Sequence of protein 1:
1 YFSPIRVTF

Contacts between the two chains:
Residue F99 in protein 2 is in contact with residue Y1 in protein 1 (closest heavy-atom distance 4.4 Å).
Residue Q155 in protein 2 contacts residue I5 in protein 1 (closest heavy-atom distance 3.3 Å).
Residue Q156 in protein 2 is in contact with residue I5 in protein 1 (closest heavy-atom distance 3.5 Å).
Residue M45 in protein 2 is in contact with residue F2 in protein 1 (closest heavy-atom distance 4.2 Å).
Residue Y7 in protein 2 interacts with residue Y1 in protein 1 (closest heavy-atom distance 3.0 Å).
Residue Q156 in protein 2 contacts residue S3 in protein 1 (closest heavy-atom distance 4.5 Å).
Residue A24 in protein 2 interacts with residue F2 in protein 1 (closest heavy-atom distance 4.2 Å).
Residue Y171 in protein 2 contacts residue Y1 in protein 1 (closest heavy-atom distance 2.8 Å).
Residue L95 in protein 2 contacts residue F9 in protein 1 (closest heavy-atom distance 3.9 Å).
Residue W147 in protein 2 contacts residue F9 in protein 1 (closest heavy-atom distance 3.8 Å).
Residue A81 in protein 2 is in contact with residue F9 in protein 1 (closest heavy-atom distance 4.7 Å).
Residue W147 in protein 2 interacts with residue T8 in protein 1 (closest heavy-atom distance 2.9 Å).
Residue Y159 in protein 2 is in contact with residue I5 in protein 1 (closest heavy-atom distance 3.9 Å).
Residue N77 in protein 2 interacts with residue T8 in protein 1 (closest heavy-atom distance 3.2 Å).
Residue T73 in protein 2 interacts with residue V7 in protein 1 (closest heavy-atom distance 3.5 Å).
Residue H70 in protein 2 is in contact with residue F2 in protein 1 (closest heavy-atom distance 4.0 Å).
Residue T143 in protein 2 interacts with residue F9 in protein 1 (closest heavy-atom distance 2.7 Å).
Residue Y159 in protein 2 contacts residue P4 in protein 1 (closest heavy-atom distance 3.4 Å).
Residue R170 in protein 2 interacts with residue Y1 in protein 1 (closest heavy-atom distance 3.4 Å).
Residue E63 in protein 2 contacts residue F2 in protein 1 (closest heavy-atom distance 2.8 Å).
Residue Y84 in protein 2 is in contact with residue F9 in protein 1 (closest heavy-atom distance 2.8 Å).
Residue Y123 in protein 2 is in contact with residue F9 in protein 1 (closest heavy-atom distance 3.5 Å).
Residue M97 in protein 2 interacts with residue F2 in protein 1 (closest heavy-atom distance 4.1 Å).
Residue Y59 in protein 2 is in contact with residue Y1 in protein 1 (closest heavy-atom distance 3.5 Å).
Residue Y116 in protein 2 contacts residue F9 in protein 1 (closest heavy-atom distance 3.7 Å).
Residue I80 in protein 2 is in contact with residue T8 in protein 1 (closest heavy-atom distance 3.9 Å).
Residue K146 in protein 2 interacts with residue T8 in protein 1 (closest heavy-atom distance 3.3 Å).
Residue K66 in protein 2 is in contact with residue R6 in protein 1 (closest heavy-atom distance 3.2 Å).
Residue K66 in protein 2 contacts residue S3 in protein 1 (closest heavy-atom distance 3.9 Å).
Residue W147 in protein 2 contacts residue V7 in protein 1 (closest heavy-atom distance 3.5 Å).
Residue H70 in protein 2 contacts residue R6 in protein 1 (closest heavy-atom distance 4.1 Å).
Residue T163 in protein 2 contacts residue Y1 in protein 1 (closest heavy-atom distance 3.5 Å).
Residue V152 in protein 2 is in contact with residue V7 in protein 1 (closest heavy-atom distance 4.0 Å).
Residue A69 in protein 2 interacts with residue R6 in protein 1 (closest heavy-atom distance 3.3 Å).
Residue Y159 in protein 2 is in contact with residue Y1 in protein 1 (closest heavy-atom distance 2.6 Å).
Residue K66 in protein 2 contacts residue Y1 in protein 1 (closest heavy-atom distance 3.9 Å).
Residue V152 in protein 2 is in contact with residue I5 in protein 1 (closest heavy-atom distance 4.6 Å).
Residue N77 in protein 2 interacts with residue V7 in protein 1 (closest heavy-atom distance 3.4 Å).
Residue F99 in protein 2 interacts with residue F2 in protein 1 (closest heavy-atom distance 3.7 Å).
Residue I80 in protein 2 is in contact with residue F9 in protein 1 (closest heavy-atom distance 3.6 Å).
Residue H70 in protein 2 interacts with residue I5 in protein 1 (closest heavy-atom distance 4.0 Å).
Residue K66 in protein 2 interacts with residue P4 in protein 1 (closest heavy-atom distance 4.1 Å).
Residue T73 in protein 2 contacts residue R6 in protein 1 (closest heavy-atom distance 3.6 Å).
Residue G65 in protein 2 contacts residue R6 in protein 1 (closest heavy-atom distance 4.7 Å).
Residue Y7 in protein 2 interacts with residue F2 in protein 1 (closest heavy-atom distance 3.5 Å).
Residue D166 in protein 2 interacts with residue Y1 in protein 1 (closest heavy-atom distance 4.3 Å).
Residue S9 in protein 2 is in contact with residue F2 in protein 1 (closest heavy-atom distance 3.7 Å).
Residue V67 in protein 2 is in contact with residue F2 in protein 1 (closest heavy-atom distance 4.1 Å).
Residue E76 in protein 2 is in contact with residue T8 in protein 1 (closest heavy-atom distance 4.1 Å).
Residue E63 in protein 2 contacts residue Y1 in protein 1 (closest heavy-atom distance 3.4 Å).
Residue N77 in protein 2 contacts residue F9 in protein 1 (closest heavy-atom distance 2.8 Å).
Residue M5 in protein 2 is in contact with residue Y1 in protein 1 (closest heavy-atom distance 4.0 Å).
Residue F99 in protein 2 contacts residue S3 in protein 1 (closest heavy-atom distance 3.3 Å).
Residue I142 in protein 2 contacts residue F9 in protein 1 (closest heavy-atom distance 4.7 Å).
Residue G167 in protein 2 contacts residue Y1 in protein 1 (closest heavy-atom distance 3.4 Å).
Residue K146 in protein 2 is in contact with residue F9 in protein 1 (closest heavy-atom distance 2.4 Å).
Residue Y159 in protein 2 interacts with residue S3 in protein 1 (closest heavy-atom distance 3.6 Å).
Residue T73 in protein 2 contacts residue T8 in protein 1 (closest heavy-atom distance 4.6 Å).
Residue K66 in protein 2 is in contact with residue F2 in protein 1 (closest heavy-atom distance 2.7 Å).
Residue Y159 in protein 2 interacts with residue F2 in protein 1 (closest heavy-atom distance 3.8 Å).

Sequence of protein 2:
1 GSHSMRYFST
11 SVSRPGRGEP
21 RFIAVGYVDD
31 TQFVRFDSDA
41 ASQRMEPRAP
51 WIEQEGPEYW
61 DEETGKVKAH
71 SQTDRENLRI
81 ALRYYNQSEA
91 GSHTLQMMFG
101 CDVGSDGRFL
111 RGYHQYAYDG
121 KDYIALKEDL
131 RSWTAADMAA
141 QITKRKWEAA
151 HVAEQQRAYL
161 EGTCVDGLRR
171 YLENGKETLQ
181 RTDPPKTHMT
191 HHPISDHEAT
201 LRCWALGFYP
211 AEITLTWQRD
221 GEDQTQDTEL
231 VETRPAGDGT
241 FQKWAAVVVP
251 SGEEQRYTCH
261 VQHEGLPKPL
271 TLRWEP

The following describes two proteins that form a bound complex.